Sequence of the second protein:
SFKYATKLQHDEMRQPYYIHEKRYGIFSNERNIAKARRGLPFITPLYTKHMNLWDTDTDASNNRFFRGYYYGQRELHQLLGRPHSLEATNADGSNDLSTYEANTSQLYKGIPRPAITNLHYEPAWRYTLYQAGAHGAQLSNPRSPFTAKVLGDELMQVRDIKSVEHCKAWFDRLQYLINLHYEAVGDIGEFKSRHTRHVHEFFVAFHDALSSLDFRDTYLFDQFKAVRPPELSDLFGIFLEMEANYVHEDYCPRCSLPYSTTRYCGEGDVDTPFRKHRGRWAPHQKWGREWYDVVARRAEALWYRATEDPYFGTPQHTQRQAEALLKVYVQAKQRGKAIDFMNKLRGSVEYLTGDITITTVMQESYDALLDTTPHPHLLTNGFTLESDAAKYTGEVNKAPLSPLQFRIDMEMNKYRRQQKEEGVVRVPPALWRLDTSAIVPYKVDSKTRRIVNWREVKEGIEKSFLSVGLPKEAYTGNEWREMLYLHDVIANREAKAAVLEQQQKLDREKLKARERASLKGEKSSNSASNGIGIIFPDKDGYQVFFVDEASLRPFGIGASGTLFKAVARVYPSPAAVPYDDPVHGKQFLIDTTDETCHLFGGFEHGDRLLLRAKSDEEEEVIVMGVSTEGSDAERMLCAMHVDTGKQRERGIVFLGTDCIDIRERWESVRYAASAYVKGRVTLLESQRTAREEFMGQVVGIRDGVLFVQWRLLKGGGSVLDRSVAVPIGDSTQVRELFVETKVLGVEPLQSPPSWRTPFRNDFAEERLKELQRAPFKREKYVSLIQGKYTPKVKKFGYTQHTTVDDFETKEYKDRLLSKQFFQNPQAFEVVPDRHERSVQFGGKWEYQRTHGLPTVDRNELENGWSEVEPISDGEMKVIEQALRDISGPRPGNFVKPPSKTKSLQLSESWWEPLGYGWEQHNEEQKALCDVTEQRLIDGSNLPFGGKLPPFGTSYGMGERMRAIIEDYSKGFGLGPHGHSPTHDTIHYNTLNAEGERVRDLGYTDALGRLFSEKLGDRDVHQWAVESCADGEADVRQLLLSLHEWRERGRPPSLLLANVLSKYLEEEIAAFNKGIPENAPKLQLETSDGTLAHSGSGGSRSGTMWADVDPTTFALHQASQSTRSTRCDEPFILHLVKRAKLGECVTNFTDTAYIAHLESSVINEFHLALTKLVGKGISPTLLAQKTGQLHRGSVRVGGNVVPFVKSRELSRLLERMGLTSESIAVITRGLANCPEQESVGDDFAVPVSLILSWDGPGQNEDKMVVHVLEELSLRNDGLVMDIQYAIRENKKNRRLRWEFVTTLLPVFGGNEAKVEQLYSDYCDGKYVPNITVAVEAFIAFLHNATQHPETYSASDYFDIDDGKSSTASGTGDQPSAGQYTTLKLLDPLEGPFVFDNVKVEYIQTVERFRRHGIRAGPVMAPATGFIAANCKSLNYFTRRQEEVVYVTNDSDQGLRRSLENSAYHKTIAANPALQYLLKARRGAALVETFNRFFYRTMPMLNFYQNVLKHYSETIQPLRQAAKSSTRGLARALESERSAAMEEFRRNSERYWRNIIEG

Sequence of the first protein:
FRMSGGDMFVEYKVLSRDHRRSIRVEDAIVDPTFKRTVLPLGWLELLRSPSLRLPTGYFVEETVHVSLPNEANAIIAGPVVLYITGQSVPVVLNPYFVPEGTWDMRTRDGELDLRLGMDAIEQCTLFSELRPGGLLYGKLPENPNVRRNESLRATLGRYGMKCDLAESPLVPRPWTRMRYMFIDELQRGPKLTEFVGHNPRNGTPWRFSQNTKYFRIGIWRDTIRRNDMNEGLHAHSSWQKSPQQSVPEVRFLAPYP

These two protein chains interact to form a complex.

Residue-level contacts at the interface:
Residue H910 in the second protein is in contact with residue T161 in the first protein (closest heavy-atom distance 3.7 Å).
Residue N565 in the second protein interacts with residue D145 in the first protein (closest heavy-atom distance 3.0 Å).
Residue R917 in the second protein interacts with residue G122 in the first protein (closest heavy-atom distance 3.6 Å).
Residue D873 in the second protein interacts with residue L188 in the first protein (closest heavy-atom distance 3.7 Å).
Residue N565 in the second protein contacts residue R144 in the first protein (closest heavy-atom distance 3.2 Å).
Residue R819 in the second protein contacts residue M12 in the first protein (closest heavy-atom distance 3.7 Å).
Residue A886 in the second protein is in contact with residue A202 in the first protein (closest heavy-atom distance 3.1 Å).
Residue F887 in the second protein interacts with residue K198 in the first protein (closest heavy-atom distance 3.2 Å).
Residue M449 in the second protein interacts with residue P205 in the first protein (closest heavy-atom distance 3.5 Å).
Residue E888 in the second protein contacts residue G196 in the first protein (closest heavy-atom distance 3.4 Å).
Residue R456 in the second protein contacts residue V207 in the first protein (closest heavy-atom distance 3.6 Å).
Residue I395 in the second protein is in contact with residue N181 in the first protein (closest heavy-atom distance 3.0 Å).
Residue R456 in the second protein contacts residue S204 in the first protein (closest heavy-atom distance 3.5 Å).
Residue G386 in the second protein contacts residue R167 in the first protein (closest heavy-atom distance 3.1 Å).
Residue E460 in the second protein contacts residue R209 in the first protein (closest heavy-atom distance 3.1 Å).
Residue T392 in the second protein interacts with residue N179 in the first protein (closest heavy-atom distance 2.8 Å).
Residue E825 in the second protein interacts with residue R189 in the first protein (closest heavy-atom distance 2.7 Å).
Residue F881 in the second protein is in contact with residue R167 in the first protein (closest heavy-atom distance 3.6 Å).
Residue R532 in the second protein is in contact with residue S187 in the first protein (closest heavy-atom distance 3.4 Å).
Residue R456 in the second protein contacts residue R209 in the first protein (closest heavy-atom distance 3.2 Å).
Residue V889 in the second protein interacts with residue S204 in the first protein (closest heavy-atom distance 2.9 Å).
Residue R908 in the second protein interacts with residue E158 in the first protein (closest heavy-atom distance 3.0 Å).
Residue L391 in the second protein is in contact with residue N179 in the first protein (closest heavy-atom distance 2.7 Å).
Residue D916 in the second protein contacts residue F10 in the first protein (closest heavy-atom distance 3.4 Å).
Residue E870 in the second protein contacts residue L171 in the first protein (closest heavy-atom distance 3.4 Å).
Residue K828 in the second protein interacts with residue R189 in the first protein (closest heavy-atom distance 2.9 Å).
Residue L391 in the second protein interacts with residue L166 in the first protein (closest heavy-atom distance 3.5 Å).
Residue E905 in the second protein interacts with residue R167 in the first protein (closest heavy-atom distance 3.7 Å).
Residue K828 in the second protein is in contact with residue D200 in the first protein (closest heavy-atom distance 2.4 Å).
Residue R456 in the second protein interacts with residue A202 in the first protein (closest heavy-atom distance 2.9 Å).
Residue G393 in the second protein is in contact with residue N179 in the first protein (closest heavy-atom distance 3.5 Å).
Residue Y390 in the second protein interacts with residue N181 in the first protein (closest heavy-atom distance 3.0 Å).
Residue F880 in the second protein is in contact with residue L192 in the first protein (closest heavy-atom distance 3.6 Å).
Residue R385 in the second protein is in contact with residue Y195 in the first protein (closest heavy-atom distance 2.9 Å).
Residue S877 in the second protein contacts residue P168 in the first protein (closest heavy-atom distance 3.1 Å).
Residue S568 in the second protein interacts with residue R144 in the first protein (closest heavy-atom distance 2.3 Å).
Residue Q879 in the second protein interacts with residue L201 in the first protein (closest heavy-atom distance 3.2 Å).
Residue R874 in the second protein interacts with residue E165 in the first protein (closest heavy-atom distance 3.2 Å).
Residue R456 in the second protein contacts residue E203 in the first protein (closest heavy-atom distance 3.0 Å).
Residue A537 in the second protein is in contact with residue N185 in the first protein (closest heavy-atom distance 3.4 Å).
Residue E501 in the second protein contacts residue K198 in the first protein (closest heavy-atom distance 3.3 Å).
Residue E888 in the second protein is in contact with residue S204 in the first protein (closest heavy-atom distance 3.4 Å).
Residue Q859 in the second protein interacts with residue W211 in the first protein (closest heavy-atom distance 3.3 Å).
Residue R908 in the second protein interacts with residue F163 in the first protein (closest heavy-atom distance 3.4 Å).
Residue P891 in the second protein interacts with residue L206 in the first protein (closest heavy-atom distance 3.7 Å).
Residue F887 in the second protein contacts residue C199 in the first protein (closest heavy-atom distance 3.2 Å).
Residue K869 in the second protein contacts residue R189 in the first protein (closest heavy-atom distance 3.3 Å).
Residue D916 in the second protein interacts with residue R11 in the first protein (closest heavy-atom distance 3.6 Å).
Residue K878 in the second protein contacts residue S164 in the first protein (closest heavy-atom distance 3.1 Å).
Residue T914 in the second protein contacts residue F10 in the first protein (closest heavy-atom distance 3.0 Å).
Residue R908 in the second protein is in contact with residue C160 in the first protein (closest heavy-atom distance 3.0 Å).
Residue Y581 in the second protein contacts residue G15 in the first protein (closest heavy-atom distance 3.4 Å).
Residue R874 in the second protein contacts residue L171 in the first protein (closest heavy-atom distance 3.5 Å).
Residue L505 in the second protein interacts with residue K198 in the first protein (closest heavy-atom distance 3.6 Å).
Residue E533 in the second protein is in contact with residue N185 in the first protein (closest heavy-atom distance 3.4 Å).
Residue Q907 in the second protein is in contact with residue V125 in the first protein (closest heavy-atom distance 3.5 Å).
Residue S564 in the second protein is in contact with residue R144 in the first protein (closest heavy-atom distance 3.4 Å).
Residue R917 in the second protein interacts with residue F10 in the first protein (closest heavy-atom distance 2.9 Å).
Residue L391 in the second protein contacts residue V182 in the first protein (closest heavy-atom distance 3.6 Å).
Residue A886 in the second protein interacts with residue L201 in the first protein (closest heavy-atom distance 3.5 Å).